Sequence of protein 1:
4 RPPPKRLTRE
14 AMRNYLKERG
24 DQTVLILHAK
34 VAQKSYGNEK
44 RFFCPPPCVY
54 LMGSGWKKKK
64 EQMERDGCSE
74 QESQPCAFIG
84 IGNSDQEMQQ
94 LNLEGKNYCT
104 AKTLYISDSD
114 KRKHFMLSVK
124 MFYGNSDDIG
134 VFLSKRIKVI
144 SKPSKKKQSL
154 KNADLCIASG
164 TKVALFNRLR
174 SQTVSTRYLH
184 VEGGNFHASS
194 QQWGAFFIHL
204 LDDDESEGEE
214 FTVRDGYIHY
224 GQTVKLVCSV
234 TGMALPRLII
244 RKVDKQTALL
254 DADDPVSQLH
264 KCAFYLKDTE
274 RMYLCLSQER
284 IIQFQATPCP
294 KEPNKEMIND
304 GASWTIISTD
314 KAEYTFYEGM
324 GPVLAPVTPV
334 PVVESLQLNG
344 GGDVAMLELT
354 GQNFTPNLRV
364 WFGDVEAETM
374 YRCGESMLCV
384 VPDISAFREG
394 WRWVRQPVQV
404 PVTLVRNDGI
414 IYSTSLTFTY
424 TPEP

Sequence of protein 2:
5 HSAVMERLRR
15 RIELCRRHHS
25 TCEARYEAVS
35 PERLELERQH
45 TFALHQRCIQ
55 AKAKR

Interface contacts:
Residue K123 in protein 1 interacts with residue L48 in protein 2 (closest heavy-atom distance 3.9 Å).
Residue V134 in protein 1 contacts residue E41 in protein 2 (closest heavy-atom distance 4.2 Å).
Residue N410 in protein 1 contacts residue E27 in protein 2 (closest heavy-atom distance 3.6 Å).
Residue Q92 in protein 1 is in contact with residue R51 in protein 2 (closest heavy-atom distance 4.6 Å).
Residue Y374 in protein 1 is in contact with residue H22 in protein 2 (closest heavy-atom distance 3.2 Å).
Residue N128 in protein 1 is in contact with residue H49 in protein 2 (closest heavy-atom distance 4.2 Å).
Residue P359 in protein 1 is in contact with residue C26 in protein 2 (closest heavy-atom distance 3.7 Å).
Residue M91 in protein 1 is in contact with residue H44 in protein 2 (closest heavy-atom distance 4.0 Å).
Residue R375 in protein 1 contacts residue H22 in protein 2 (closest heavy-atom distance 3.1 Å).
Residue V347 in protein 1 is in contact with residue L12 in protein 2 (closest heavy-atom distance 4.6 Å).
Residue C79 in protein 1 contacts residue C52 in protein 2 (closest heavy-atom distance 4.0 Å).
Residue Q74 in protein 1 contacts residue K56 in protein 2 (closest heavy-atom distance 4.3 Å).
Residue M373 in protein 1 interacts with residue H23 in protein 2 (closest heavy-atom distance 3.7 Å).
Residue T358 in protein 1 contacts residue Y30 in protein 2 (closest heavy-atom distance 3.5 Å).
Residue G127 in protein 1 is in contact with residue H49 in protein 2 (closest heavy-atom distance 2.6 Å).
Residue F125 in protein 1 is in contact with residue H49 in protein 2 (closest heavy-atom distance 3.8 Å).
Residue N360 in protein 1 is in contact with residue Y30 in protein 2 (closest heavy-atom distance 3.1 Å).
Residue F81 in protein 1 interacts with residue R51 in protein 2 (closest heavy-atom distance 3.5 Å).
Residue N360 in protein 1 contacts residue E27 in protein 2 (closest heavy-atom distance 3.8 Å).
Residue P332 in protein 1 interacts with residue Y30 in protein 2 (closest heavy-atom distance 4.7 Å).
Residue Q93 in protein 1 is in contact with residue R51 in protein 2 (closest heavy-atom distance 4.5 Å).
Residue E90 in protein 1 is in contact with residue R51 in protein 2 (closest heavy-atom distance 3.2 Å).
Residue R362 in protein 1 is in contact with residue H23 in protein 2 (closest heavy-atom distance 3.5 Å).
Residue P329 in protein 1 contacts residue E41 in protein 2 (closest heavy-atom distance 4.6 Å).
Residue E371 in protein 1 is in contact with residue R20 in protein 2 (closest heavy-atom distance 2.5 Å).
Residue L381 in protein 1 is in contact with residue C19 in protein 2 (closest heavy-atom distance 3.9 Å).
Residue Y374 in protein 1 interacts with residue C26 in protein 2 (closest heavy-atom distance 3.7 Å).
Residue D131 in protein 1 contacts residue E41 in protein 2 (closest heavy-atom distance 4.0 Å).
Residue Q93 in protein 1 contacts residue C52 in protein 2 (closest heavy-atom distance 3.7 Å).
Residue N360 in protein 1 interacts with residue E31 in protein 2 (closest heavy-atom distance 4.3 Å).
Residue T372 in protein 1 is in contact with residue H23 in protein 2 (closest heavy-atom distance 3.5 Å).
Residue R375 in protein 1 contacts residue C19 in protein 2 (closest heavy-atom distance 3.7 Å).
Residue K123 in protein 1 is in contact with residue H44 in protein 2 (closest heavy-atom distance 3.5 Å).
Residue F81 in protein 1 interacts with residue L48 in protein 2 (closest heavy-atom distance 3.4 Å).
Residue K123 in protein 1 is in contact with residue E41 in protein 2 (closest heavy-atom distance 3.4 Å).
Residue E97 in protein 1 is in contact with residue K56 in protein 2 (closest heavy-atom distance 3.5 Å).
Residue M373 in protein 1 contacts residue R20 in protein 2 (closest heavy-atom distance 3.6 Å).
Residue S129 in protein 1 contacts residue T45 in protein 2 (closest heavy-atom distance 4.0 Å).
Residue K123 in protein 1 interacts with residue T45 in protein 2 (closest heavy-atom distance 3.2 Å).
Residue F125 in protein 1 interacts with residue C52 in protein 2 (closest heavy-atom distance 4.7 Å).
Residue Y126 in protein 1 interacts with residue H49 in protein 2 (closest heavy-atom distance 4.4 Å).
Residue M91 in protein 1 is in contact with residue L48 in protein 2 (closest heavy-atom distance 4.6 Å).
Residue F125 in protein 1 is in contact with residue T45 in protein 2 (closest heavy-atom distance 3.8 Å).
Residue A328 in protein 1 contacts residue L38 in protein 2 (closest heavy-atom distance 4.5 Å).
Residue R362 in protein 1 is in contact with residue E27 in protein 2 (closest heavy-atom distance 2.5 Å).
Residue Y374 in protein 1 contacts residue H23 in protein 2 (closest heavy-atom distance 2.7 Å).
Residue M373 in protein 1 is in contact with residue C19 in protein 2 (closest heavy-atom distance 3.8 Å).
Residue M373 in protein 1 interacts with residue I16 in protein 2 (closest heavy-atom distance 3.7 Å).
Residue M91 in protein 1 contacts residue R51 in protein 2 (closest heavy-atom distance 2.8 Å).
Residue Q93 in protein 1 interacts with residue A55 in protein 2 (closest heavy-atom distance 4.5 Å).
Residue D131 in protein 1 interacts with residue T45 in protein 2 (closest heavy-atom distance 2.9 Å).
Residue F125 in protein 1 interacts with residue L48 in protein 2 (closest heavy-atom distance 3.6 Å).
Residue P359 in protein 1 interacts with residue H23 in protein 2 (closest heavy-atom distance 3.2 Å).
Residue S129 in protein 1 is in contact with residue H49 in protein 2 (closest heavy-atom distance 3.4 Å).
Residue P359 in protein 1 is in contact with residue E27 in protein 2 (closest heavy-atom distance 2.8 Å).
Residue P329 in protein 1 interacts with residue L38 in protein 2 (closest heavy-atom distance 4.7 Å).
Residue F81 in protein 1 interacts with residue C52 in protein 2 (closest heavy-atom distance 4.2 Å).
Residue M349 in protein 1 interacts with residue R15 in protein 2 (closest heavy-atom distance 4.3 Å).
Residue P359 in protein 1 is in contact with residue Y30 in protein 2 (closest heavy-atom distance 3.4 Å).
Residue L327 in protein 1 is in contact with residue L38 in protein 2 (closest heavy-atom distance 4.0 Å).

This data describes a binding interaction between two proteins.